Sequence of protein 1:
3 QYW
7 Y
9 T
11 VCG

Interface contacts:
Residue L8 in protein 2 contacts residue T9 in protein 1 (closest heavy-atom distance 3.4 Å).
Residue L71 in protein 2 interacts with residue V11 in protein 1 (closest heavy-atom distance 3.6 Å).
Residue L73 in protein 2 interacts with residue G13 in protein 1 (closest heavy-atom distance 4.2 Å).
Residue L73 in protein 2 contacts residue V11 in protein 1 (closest heavy-atom distance 3.9 Å).
Residue R72 in protein 2 contacts residue C12 in protein 1 (closest heavy-atom distance 3.4 Å).
Residue L73 in protein 2 contacts residue Y4 in protein 1 (closest heavy-atom distance 4.5 Å).
Residue R42 in protein 2 is in contact with residue C12 in protein 1 (closest heavy-atom distance 4.1 Å).
Residue L71 in protein 2 is in contact with residue C12 in protein 1 (closest heavy-atom distance 2.9 Å).
Residue Q49 in protein 2 interacts with residue C12 in protein 1 (closest heavy-atom distance 4.8 Å).
Residue L73 in protein 2 contacts residue C12 in protein 1 (closest heavy-atom distance 3.0 Å).
Residue V70 in protein 2 contacts residue V11 in protein 1 (closest heavy-atom distance 4.3 Å).
Residue V70 in protein 2 is in contact with residue C12 in protein 1 (closest heavy-atom distance 4.1 Å).

Sequence of protein 2:
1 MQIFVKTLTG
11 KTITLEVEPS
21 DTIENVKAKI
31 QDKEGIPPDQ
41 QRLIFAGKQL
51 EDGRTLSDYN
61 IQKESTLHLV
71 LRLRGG

The following describes two proteins that form a bound complex.